Sequence of chain A:
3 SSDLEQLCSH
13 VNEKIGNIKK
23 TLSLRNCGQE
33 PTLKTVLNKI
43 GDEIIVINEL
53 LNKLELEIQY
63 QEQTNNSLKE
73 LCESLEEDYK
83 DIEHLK

Contacts between the two chains:
Residue K55 in chain B contacts residue I49 in chain A (closest heavy-atom distance 3.4 Å).
Residue I76 in chain B is in contact with residue L73 in chain A (closest heavy-atom distance 3.9 Å).
Residue H48 in chain B contacts residue I42 in chain A (closest heavy-atom distance 3.4 Å).
Residue I58 in chain B is in contact with residue I49 in chain A (closest heavy-atom distance 3.6 Å).
Residue A65 in chain B is in contact with residue E59 in chain A (closest heavy-atom distance 3.6 Å).
Residue L62 in chain B is in contact with residue L52 in chain A (closest heavy-atom distance 3.8 Å).
Residue E37 in chain B interacts with residue E32 in chain A (closest heavy-atom distance 4.1 Å).
Residue M41 in chain B interacts with residue T34 in chain A (closest heavy-atom distance 3.5 Å).
Residue E37 in chain B is in contact with residue N28 in chain A (closest heavy-atom distance 4.1 Å).
Residue L54 in chain B interacts with residue I49 in chain A (closest heavy-atom distance 3.5 Å).
Residue M41 in chain B is in contact with residue V38 in chain A (closest heavy-atom distance 4.0 Å).
Residue I58 in chain B interacts with residue L52 in chain A (closest heavy-atom distance 3.5 Å).
Residue E37 in chain B contacts residue L35 in chain A (closest heavy-atom distance 4.2 Å).
Residue K55 in chain B is in contact with residue V48 in chain A (closest heavy-atom distance 4.1 Å).
Residue L44 in chain B is in contact with residue V38 in chain A (closest heavy-atom distance 3.9 Å).
Residue N69 in chain B interacts with residue Q63 in chain A (closest heavy-atom distance 3.4 Å).
Residue L14 in chain B interacts with residue C10 in chain A (closest heavy-atom distance 4.1 Å).
Residue R66 in chain B interacts with residue E59 in chain A (closest heavy-atom distance 3.3 Å).
Residue L62 in chain B contacts residue K55 in chain A (closest heavy-atom distance 3.4 Å).
Residue A28 in chain B contacts residue R27 in chain A (closest heavy-atom distance 3.0 Å).
Residue L14 in chain B interacts with residue L9 in chain A (closest heavy-atom distance 3.5 Å).
Residue L44 in chain B contacts residue L39 in chain A (closest heavy-atom distance 3.6 Å).
Residue L25 in chain B contacts residue I20 in chain A (closest heavy-atom distance 3.4 Å).
Residue F36 in chain B is in contact with residue N28 in chain A (closest heavy-atom distance 3.2 Å).
Residue F36 in chain B is in contact with residue L24 in chain A (closest heavy-atom distance 3.2 Å).
Residue L14 in chain B is in contact with residue V13 in chain A (closest heavy-atom distance 3.7 Å).
Residue Q52 in chain B interacts with residue E45 in chain A (closest heavy-atom distance 2.9 Å).
Residue L44 in chain B contacts residue I42 in chain A (closest heavy-atom distance 3.6 Å).
Residue L18 in chain B interacts with residue V13 in chain A (closest heavy-atom distance 4.2 Å).
Residue I73 in chain B interacts with residue T66 in chain A (closest heavy-atom distance 3.9 Å).
Residue K55 in chain B is in contact with residue L52 in chain A (closest heavy-atom distance 3.6 Å).
Residue L62 in chain B contacts residue E59 in chain A (closest heavy-atom distance 4.1 Å).
Residue E21 in chain B interacts with residue I17 in chain A (closest heavy-atom distance 3.9 Å).
Residue L29 in chain B contacts residue R27 in chain A (closest heavy-atom distance 2.9 Å).
Residue R66 in chain B contacts residue K55 in chain A (closest heavy-atom distance 4.2 Å).
Residue L25 in chain B is in contact with residue K21 in chain A (closest heavy-atom distance 4.2 Å).
Residue F75 in chain B contacts residue L70 in chain A (closest heavy-atom distance 4.2 Å).
Residue L47 in chain B contacts residue I42 in chain A (closest heavy-atom distance 3.6 Å).
Residue M41 in chain B contacts residue L35 in chain A (closest heavy-atom distance 3.5 Å).
Residue N59 in chain B is in contact with residue L52 in chain A (closest heavy-atom distance 3.2 Å).
Residue H48 in chain B is in contact with residue K41 in chain A (closest heavy-atom distance 4.1 Å).
Residue N69 in chain B contacts residue E59 in chain A (closest heavy-atom distance 3.1 Å).
Residue E21 in chain B is in contact with residue K21 in chain A (closest heavy-atom distance 2.9 Å).
Residue I58 in chain B is in contact with residue L53 in chain A (closest heavy-atom distance 3.5 Å).
Residue P40 in chain B interacts with residue L35 in chain A (closest heavy-atom distance 3.9 Å).
Residue V51 in chain B contacts residue E45 in chain A (closest heavy-atom distance 4.0 Å).
Residue E68 in chain B is in contact with residue Q63 in chain A (closest heavy-atom distance 3.2 Å).
Residue V51 in chain B contacts residue I42 in chain A (closest heavy-atom distance 4.3 Å).
Residue L62 in chain B is in contact with residue L56 in chain A (closest heavy-atom distance 3.3 Å).
Residue L61 in chain B is in contact with residue L56 in chain A (closest heavy-atom distance 3.7 Å).
Residue I76 in chain B is in contact with residue L70 in chain A (closest heavy-atom distance 4.0 Å).
Residue V51 in chain B interacts with residue I46 in chain A (closest heavy-atom distance 3.8 Å).
Residue T79 in chain B is in contact with residue L73 in chain A (closest heavy-atom distance 3.5 Å).
Residue L25 in chain B contacts residue I17 in chain A (closest heavy-atom distance 4.2 Å).
Residue T17 in chain B is in contact with residue I17 in chain A (closest heavy-atom distance 3.7 Å).
Residue H48 in chain B is in contact with residue E45 in chain A (closest heavy-atom distance 3.3 Å).
Residue K55 in chain B contacts residue E45 in chain A (closest heavy-atom distance 2.9 Å).
Residue K10 in chain B contacts residue L6 in chain A (closest heavy-atom distance 3.8 Å).
Residue A28 in chain B is in contact with residue L24 in chain A (closest heavy-atom distance 3.5 Å).
Residue V51 in chain B interacts with residue I49 in chain A (closest heavy-atom distance 3.8 Å).

Sequence of chain B:
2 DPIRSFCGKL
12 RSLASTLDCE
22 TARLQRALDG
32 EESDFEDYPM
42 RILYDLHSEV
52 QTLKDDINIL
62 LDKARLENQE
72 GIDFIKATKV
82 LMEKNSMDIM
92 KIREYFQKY

The following describes two proteins that form a bound complex.